Sequence of chain A:
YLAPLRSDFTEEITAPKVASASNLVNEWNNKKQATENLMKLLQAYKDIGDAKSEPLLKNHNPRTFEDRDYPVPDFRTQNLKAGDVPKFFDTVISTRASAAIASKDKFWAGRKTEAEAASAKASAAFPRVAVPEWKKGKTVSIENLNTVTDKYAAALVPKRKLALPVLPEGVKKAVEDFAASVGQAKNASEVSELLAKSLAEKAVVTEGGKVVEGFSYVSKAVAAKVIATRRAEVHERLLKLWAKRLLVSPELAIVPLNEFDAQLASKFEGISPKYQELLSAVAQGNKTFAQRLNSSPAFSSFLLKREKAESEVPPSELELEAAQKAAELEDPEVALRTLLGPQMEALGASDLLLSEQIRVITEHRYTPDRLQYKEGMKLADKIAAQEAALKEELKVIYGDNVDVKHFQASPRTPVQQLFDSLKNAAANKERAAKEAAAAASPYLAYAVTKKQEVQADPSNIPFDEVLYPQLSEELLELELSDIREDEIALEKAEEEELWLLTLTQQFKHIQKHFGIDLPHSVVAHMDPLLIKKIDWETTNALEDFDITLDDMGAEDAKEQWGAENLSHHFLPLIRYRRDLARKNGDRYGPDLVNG

Sequence of chain B:
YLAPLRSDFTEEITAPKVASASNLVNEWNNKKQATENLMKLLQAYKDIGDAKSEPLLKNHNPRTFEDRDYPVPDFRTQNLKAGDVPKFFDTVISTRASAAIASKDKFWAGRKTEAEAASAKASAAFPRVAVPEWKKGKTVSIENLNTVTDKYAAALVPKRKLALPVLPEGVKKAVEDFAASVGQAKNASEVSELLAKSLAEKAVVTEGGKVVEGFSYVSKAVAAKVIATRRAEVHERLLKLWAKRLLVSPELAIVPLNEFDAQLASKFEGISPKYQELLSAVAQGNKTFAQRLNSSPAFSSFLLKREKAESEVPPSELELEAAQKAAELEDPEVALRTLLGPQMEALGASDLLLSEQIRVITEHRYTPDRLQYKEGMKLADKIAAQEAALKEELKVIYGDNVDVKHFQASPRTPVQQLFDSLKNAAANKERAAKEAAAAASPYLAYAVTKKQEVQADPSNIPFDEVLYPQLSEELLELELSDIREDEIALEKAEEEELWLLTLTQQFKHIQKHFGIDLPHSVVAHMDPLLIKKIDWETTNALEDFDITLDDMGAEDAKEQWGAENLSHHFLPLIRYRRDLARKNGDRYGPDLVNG

Interface contacts:
Residue V233 in chain A is in contact with residue V204 in chain B (closest heavy-atom distance 4.5 Å).
Residue V204 in chain A contacts residue A185 in chain B (closest heavy-atom distance 3.8 Å).
Residue V204 in chain A contacts residue P187 in chain B (closest heavy-atom distance 3.7 Å).
Residue L217 in chain A interacts with residue V197 in chain B (closest heavy-atom distance 3.6 Å).
Residue A196 in chain A is in contact with residue A196 in chain B (closest heavy-atom distance 4.6 Å).
Residue F200 in chain A contacts residue P190 in chain B (closest heavy-atom distance 2.0 Å).
Residue Q206 in chain A is in contact with residue K224 in chain B (closest heavy-atom distance 3.0 Å).
Residue A225 in chain A contacts residue Q206 in chain B (closest heavy-atom distance 4.2 Å).
Residue E212 in chain A is in contact with residue K224 in chain B (closest heavy-atom distance 4.3 Å).
Residue V193 in chain A is in contact with residue V197 in chain B (closest heavy-atom distance 3.5 Å).
Residue F200 in chain A is in contact with residue L221 in chain B (closest heavy-atom distance 4.0 Å).
Residue V213 in chain A interacts with residue S220 in chain B (closest heavy-atom distance 5.0 Å).
Residue V213 in chain A interacts with residue L221 in chain B (closest heavy-atom distance 4.5 Å).
Residue Q206 in chain A contacts residue L221 in chain B (closest heavy-atom distance 2.8 Å).
Residue V193 in chain A interacts with residue A196 in chain B (closest heavy-atom distance 2.2 Å).
Residue Q206 in chain A contacts residue A225 in chain B (closest heavy-atom distance 4.2 Å).
Residue A185 in chain A contacts residue V204 in chain B (closest heavy-atom distance 3.8 Å).
Residue V197 in chain A interacts with residue L217 in chain B (closest heavy-atom distance 3.6 Å).
Residue L221 in chain A is in contact with residue A201 in chain B (closest heavy-atom distance 3.7 Å).
Residue V193 in chain A is in contact with residue F200 in chain B (closest heavy-atom distance 3.8 Å).
Residue V188 in chain A is in contact with residue F200 in chain B (closest heavy-atom distance 2.5 Å).
Residue A196 in chain A contacts residue V193 in chain B (closest heavy-atom distance 2.2 Å).
Residue L217 in chain A interacts with residue L217 in chain B (closest heavy-atom distance 3.6 Å).
Residue E212 in chain A interacts with residue S220 in chain B (closest heavy-atom distance 4.8 Å).
Residue V226 in chain A is in contact with residue V204 in chain B (closest heavy-atom distance 4.3 Å).
Residue K224 in chain A contacts residue E212 in chain B (closest heavy-atom distance 4.3 Å).
Residue L221 in chain A interacts with residue Q206 in chain B (closest heavy-atom distance 2.8 Å).
Residue V204 in chain A contacts residue V233 in chain B (closest heavy-atom distance 4.5 Å).
Residue A201 in chain A is in contact with residue L221 in chain B (closest heavy-atom distance 3.7 Å).
Residue K224 in chain A interacts with residue Q206 in chain B (closest heavy-atom distance 3.0 Å).
Residue V197 in chain A is in contact with residue V193 in chain B (closest heavy-atom distance 3.5 Å).
Residue L221 in chain A contacts residue V213 in chain B (closest heavy-atom distance 4.5 Å).
Residue S220 in chain A contacts residue Q206 in chain B (closest heavy-atom distance 4.9 Å).
Residue G205 in chain A interacts with residue V233 in chain B (closest heavy-atom distance 5.0 Å).
Residue P187 in chain A is in contact with residue V204 in chain B (closest heavy-atom distance 3.7 Å).
Residue V233 in chain A contacts residue G205 in chain B (closest heavy-atom distance 5.0 Å).
Residue F200 in chain A contacts residue V188 in chain B (closest heavy-atom distance 2.5 Å).
Residue V226 in chain A interacts with residue Q206 in chain B (closest heavy-atom distance 5.0 Å).
Residue F200 in chain A interacts with residue P187 in chain B (closest heavy-atom distance 4.7 Å).
Residue V197 in chain A contacts residue V197 in chain B (closest heavy-atom distance 3.2 Å).
Residue K208 in chain A is in contact with residue E235 in chain B (closest heavy-atom distance 4.4 Å).
Residue P190 in chain A is in contact with residue F200 in chain B (closest heavy-atom distance 2.0 Å).
Residue P187 in chain A interacts with residue F200 in chain B (closest heavy-atom distance 4.7 Å).
Residue V204 in chain A interacts with residue V226 in chain B (closest heavy-atom distance 4.3 Å).
Residue V213 in chain A interacts with residue L217 in chain B (closest heavy-atom distance 4.0 Å).
Residue S220 in chain A contacts residue E212 in chain B (closest heavy-atom distance 4.8 Å).
Residue Q206 in chain A interacts with residue S220 in chain B (closest heavy-atom distance 4.9 Å).
Residue L221 in chain A is in contact with residue F200 in chain B (closest heavy-atom distance 4.0 Å).
Residue Q206 in chain A interacts with residue V226 in chain B (closest heavy-atom distance 5.0 Å).
Residue S220 in chain A is in contact with residue V213 in chain B (closest heavy-atom distance 5.0 Å).
Residue E235 in chain A is in contact with residue K208 in chain B (closest heavy-atom distance 4.4 Å).
Residue F200 in chain A interacts with residue L189 in chain B (closest heavy-atom distance 3.0 Å).
Residue F200 in chain A is in contact with residue V193 in chain B (closest heavy-atom distance 3.8 Å).
Residue L217 in chain A contacts residue V213 in chain B (closest heavy-atom distance 4.0 Å).
Residue L189 in chain A interacts with residue F200 in chain B (closest heavy-atom distance 3.0 Å).

These two protein chains interact to form a complex.